This data describes a binding interaction between two proteins.

Sequence of protein 2:
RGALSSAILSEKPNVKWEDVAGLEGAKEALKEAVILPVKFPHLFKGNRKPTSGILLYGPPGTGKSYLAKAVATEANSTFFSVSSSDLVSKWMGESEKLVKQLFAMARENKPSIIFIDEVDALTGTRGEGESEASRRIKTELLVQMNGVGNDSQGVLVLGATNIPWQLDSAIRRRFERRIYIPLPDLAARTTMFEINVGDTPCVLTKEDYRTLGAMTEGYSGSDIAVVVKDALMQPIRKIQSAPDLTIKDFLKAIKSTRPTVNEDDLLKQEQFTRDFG

Interface contacts:
Residue K105 in protein 2 interacts with residue E3 in protein 1 (closest heavy-atom distance 3.3 Å).
Residue K105 in protein 2 interacts with residue D2 in protein 1 (closest heavy-atom distance 3.0 Å).
Residue E145 in protein 2 is in contact with residue V5 in protein 1 (closest heavy-atom distance 3.2 Å).
Residue E145 in protein 2 contacts residue E3 in protein 1 (closest heavy-atom distance 4.5 Å).
Residue W106 in protein 2 interacts with residue D2 in protein 1 (closest heavy-atom distance 3.0 Å).
Residue E147 in protein 2 contacts residue E3 in protein 1 (closest heavy-atom distance 3.5 Å).

Sequence of protein 1:
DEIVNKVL